Sequence of the first protein:
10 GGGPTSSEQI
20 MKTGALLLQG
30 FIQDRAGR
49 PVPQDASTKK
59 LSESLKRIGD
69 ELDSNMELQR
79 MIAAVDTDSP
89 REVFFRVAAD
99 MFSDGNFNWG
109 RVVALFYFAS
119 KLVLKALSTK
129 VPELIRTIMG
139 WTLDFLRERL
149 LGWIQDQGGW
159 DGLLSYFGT

These two protein chains interact to form a complex.

Sequence of the second protein:
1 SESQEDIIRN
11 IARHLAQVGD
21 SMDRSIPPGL

Interface contacts:
Residue V83 in the first protein interacts with residue I8 in the second protein (closest heavy-atom distance 4.0 Å).
Residue N73 in the first protein contacts residue H14 in the second protein (closest heavy-atom distance 3.4 Å).
Residue V95 in the first protein interacts with residue I11 in the second protein (closest heavy-atom distance 4.3 Å).
Residue N106 in the first protein interacts with residue D23 in the second protein (closest heavy-atom distance 4.7 Å).
Residue I66 in the first protein interacts with residue M22 in the second protein (closest heavy-atom distance 3.5 Å).
Residue E69 in the first protein interacts with residue P28 in the second protein (closest heavy-atom distance 4.9 Å).
Residue A112 in the first protein is in contact with residue G19 in the second protein (closest heavy-atom distance 4.7 Å).
Residue G108 in the first protein interacts with residue G19 in the second protein (closest heavy-atom distance 3.3 Å).
Residue I80 in the first protein interacts with residue I11 in the second protein (closest heavy-atom distance 4.0 Å).
Residue V83 in the first protein interacts with residue I7 in the second protein (closest heavy-atom distance 3.9 Å).
Residue D98 in the first protein is in contact with residue E5 in the second protein (closest heavy-atom distance 4.7 Å).
Residue F116 in the first protein contacts residue I11 in the second protein (closest heavy-atom distance 4.0 Å).
Residue M99 in the first protein is in contact with residue A16 in the second protein (closest heavy-atom distance 3.8 Å).
Residue D98 in the first protein is in contact with residue I8 in the second protein (closest heavy-atom distance 4.6 Å).
Residue M99 in the first protein is in contact with residue A12 in the second protein (closest heavy-atom distance 3.6 Å).
Residue R65 in the first protein is in contact with residue P27 in the second protein (closest heavy-atom distance 3.2 Å).
Residue L76 in the first protein is in contact with residue L15 in the second protein (closest heavy-atom distance 4.1 Å).
Residue E75 in the first protein contacts residue H14 in the second protein (closest heavy-atom distance 4.4 Å).
Residue R109 in the first protein contacts residue D20 in the second protein (closest heavy-atom distance 2.8 Å).
Residue I66 in the first protein is in contact with residue G29 in the second protein (closest heavy-atom distance 4.8 Å).
Residue N106 in the first protein is in contact with residue D20 in the second protein (closest heavy-atom distance 2.8 Å).
Residue R65 in the first protein contacts residue G29 in the second protein (closest heavy-atom distance 4.4 Å).
Residue M79 in the first protein interacts with residue H14 in the second protein (closest heavy-atom distance 3.4 Å).
Residue E69 in the first protein is in contact with residue G29 in the second protein (closest heavy-atom distance 3.3 Å).
Residue V83 in the first protein is in contact with residue Q4 in the second protein (closest heavy-atom distance 3.5 Å).
Residue I66 in the first protein interacts with residue L30 in the second protein (closest heavy-atom distance 4.7 Å).
Residue L70 in the first protein contacts residue V18 in the second protein (closest heavy-atom distance 3.6 Å).
Residue N73 in the first protein interacts with residue V18 in the second protein (closest heavy-atom distance 4.4 Å).
Residue F116 in the first protein contacts residue L15 in the second protein (closest heavy-atom distance 3.8 Å).
Residue E69 in the first protein is in contact with residue L30 in the second protein (closest heavy-atom distance 2.5 Å).
Residue R109 in the first protein interacts with residue L15 in the second protein (closest heavy-atom distance 4.8 Å).
Residue G108 in the first protein interacts with residue M22 in the second protein (closest heavy-atom distance 3.7 Å).
Residue R109 in the first protein is in contact with residue A16 in the second protein (closest heavy-atom distance 3.7 Å).
Residue V91 in the first protein is in contact with residue I8 in the second protein (closest heavy-atom distance 4.3 Å).
Residue A112 in the first protein is in contact with residue V18 in the second protein (closest heavy-atom distance 4.9 Å).
Residue A82 in the first protein contacts residue Q4 in the second protein (closest heavy-atom distance 3.4 Å).
Residue R65 in the first protein interacts with residue P28 in the second protein (closest heavy-atom distance 2.7 Å).
Residue V95 in the first protein contacts residue A12 in the second protein (closest heavy-atom distance 3.8 Å).
Residue M79 in the first protein interacts with residue I7 in the second protein (closest heavy-atom distance 3.8 Å).
Residue D98 in the first protein contacts residue R9 in the second protein (closest heavy-atom distance 3.6 Å).
Residue M79 in the first protein contacts residue I11 in the second protein (closest heavy-atom distance 3.6 Å).
Residue R109 in the first protein interacts with residue G19 in the second protein (closest heavy-atom distance 3.6 Å).
Residue L76 in the first protein interacts with residue H14 in the second protein (closest heavy-atom distance 3.7 Å).
Residue M99 in the first protein interacts with residue L15 in the second protein (closest heavy-atom distance 3.8 Å).
Residue N106 in the first protein contacts residue G19 in the second protein (closest heavy-atom distance 3.4 Å).
Residue Y115 in the first protein interacts with residue L15 in the second protein (closest heavy-atom distance 4.5 Å).
Residue A112 in the first protein interacts with residue L15 in the second protein (closest heavy-atom distance 3.6 Å).
Residue R94 in the first protein interacts with residue I8 in the second protein (closest heavy-atom distance 3.9 Å).
Residue V83 in the first protein is in contact with residue I11 in the second protein (closest heavy-atom distance 3.8 Å).
Residue V111 in the first protein contacts residue M22 in the second protein (closest heavy-atom distance 4.0 Å).
Residue R94 in the first protein is in contact with residue E5 in the second protein (closest heavy-atom distance 3.2 Å).
Residue N73 in the first protein interacts with residue L30 in the second protein (closest heavy-atom distance 4.0 Å).
Residue V95 in the first protein contacts residue L15 in the second protein (closest heavy-atom distance 4.1 Å).
Residue D84 in the first protein contacts residue Q4 in the second protein (closest heavy-atom distance 2.7 Å).
Residue V95 in the first protein interacts with residue I8 in the second protein (closest heavy-atom distance 3.7 Å).
Residue L70 in the first protein interacts with residue L30 in the second protein (closest heavy-atom distance 3.6 Å).
Residue M79 in the first protein is in contact with residue N10 in the second protein (closest heavy-atom distance 3.7 Å).
Residue A82 in the first protein interacts with residue I7 in the second protein (closest heavy-atom distance 4.2 Å).
Residue D98 in the first protein contacts residue A12 in the second protein (closest heavy-atom distance 3.4 Å).
Residue I66 in the first protein is in contact with residue P28 in the second protein (closest heavy-atom distance 4.3 Å).